Sequence of chain B:
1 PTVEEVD

These two protein chains interact to form a complex.

Sequence of chain A:
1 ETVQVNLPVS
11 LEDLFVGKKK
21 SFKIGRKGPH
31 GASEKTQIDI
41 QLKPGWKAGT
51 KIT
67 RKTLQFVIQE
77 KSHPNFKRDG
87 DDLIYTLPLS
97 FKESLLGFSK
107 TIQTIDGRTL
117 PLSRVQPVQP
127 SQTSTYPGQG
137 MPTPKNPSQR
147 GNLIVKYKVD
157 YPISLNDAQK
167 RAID

Residue-level contacts at the interface:
Residue S21 in chain A contacts residue D7 in chain B (closest heavy-atom distance 2.6 Å).
Residue I24 in chain A interacts with residue E5 in chain B (closest heavy-atom distance 4.6 Å).
Residue I24 in chain A interacts with residue T2 in chain B (closest heavy-atom distance 4.7 Å).
Residue K23 in chain A interacts with residue V3 in chain B (closest heavy-atom distance 4.1 Å).
Residue R26 in chain A contacts residue T2 in chain B (closest heavy-atom distance 4.7 Å).
Residue K18 in chain A interacts with residue D7 in chain B (closest heavy-atom distance 4.6 Å).
Residue K23 in chain A interacts with residue D7 in chain B (closest heavy-atom distance 4.8 Å).
Residue K23 in chain A is in contact with residue E5 in chain B (closest heavy-atom distance 2.6 Å).
Residue G25 in chain A is in contact with residue T2 in chain B (closest heavy-atom distance 2.6 Å).
Residue V5 in chain A contacts residue T2 in chain B (closest heavy-atom distance 4.4 Å).
Residue G25 in chain A contacts residue V3 in chain B (closest heavy-atom distance 3.2 Å).
Residue F22 in chain A is in contact with residue V6 in chain B (closest heavy-atom distance 3.4 Å).
Residue F22 in chain A contacts residue E5 in chain B (closest heavy-atom distance 2.6 Å).
Residue S21 in chain A contacts residue V6 in chain B (closest heavy-atom distance 4.4 Å).
Residue F22 in chain A is in contact with residue D7 in chain B (closest heavy-atom distance 3.6 Å).
Residue I24 in chain A is in contact with residue E4 in chain B (closest heavy-atom distance 4.4 Å).
Residue K23 in chain A contacts residue V6 in chain B (closest heavy-atom distance 4.9 Å).
Residue K35 in chain A contacts residue E5 in chain B (closest heavy-atom distance 3.6 Å).
Residue I24 in chain A interacts with residue V3 in chain B (closest heavy-atom distance 3.5 Å).
Residue K23 in chain A contacts residue E4 in chain B (closest heavy-atom distance 4.3 Å).
Residue K20 in chain A interacts with residue D7 in chain B (closest heavy-atom distance 4.2 Å).
Residue K20 in chain A is in contact with residue V6 in chain B (closest heavy-atom distance 3.0 Å).